Sequence of chain B:
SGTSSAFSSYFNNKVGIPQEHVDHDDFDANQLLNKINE

This data describes a binding interaction between two proteins.

Sequence of chain A:
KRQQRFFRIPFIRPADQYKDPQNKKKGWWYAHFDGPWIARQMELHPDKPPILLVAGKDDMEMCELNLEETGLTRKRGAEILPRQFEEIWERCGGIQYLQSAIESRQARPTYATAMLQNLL

Residue-level contacts at the interface:
Residue R86 in chain A is in contact with residue N40 in chain B (closest heavy-atom distance 4.0 Å).
Residue W39 in chain A contacts residue F17 in chain B (closest heavy-atom distance 3.6 Å).
Residue G81 in chain A contacts residue G12 in chain B (closest heavy-atom distance 3.2 Å).
Residue L82 in chain A contacts residue T13 in chain B (closest heavy-atom distance 4.0 Å).
Residue T80 in chain A interacts with residue T13 in chain B (closest heavy-atom distance 3.4 Å).
Residue K36 in chain A interacts with residue Q29 in chain B (closest heavy-atom distance 4.2 Å).
Residue E79 in chain A is in contact with residue A16 in chain B (closest heavy-atom distance 4.7 Å).
Residue K85 in chain A interacts with residue G12 in chain B (closest heavy-atom distance 4.0 Å).
Residue I22 in chain A is in contact with residue I27 in chain B (closest heavy-atom distance 2.8 Å).
Residue P20 in chain A contacts residue H31 in chain B (closest heavy-atom distance 4.5 Å).
Residue I19 in chain A interacts with residue Q29 in chain B (closest heavy-atom distance 4.6 Å).
Residue L75 in chain A interacts with residue F17 in chain B (closest heavy-atom distance 3.6 Å).
Residue E79 in chain A is in contact with residue S14 in chain B (closest heavy-atom distance 2.6 Å).
Residue L75 in chain A contacts residue S14 in chain B (closest heavy-atom distance 4.7 Å).
Residue Q51 in chain A contacts residue Y20 in chain B (closest heavy-atom distance 3.3 Å).
Residue R84 in chain A contacts residue S11 in chain B (closest heavy-atom distance 3.5 Å).
Residue G87 in chain A contacts residue H31 in chain B (closest heavy-atom distance 3.5 Å).
Residue P24 in chain A is in contact with residue G26 in chain B (closest heavy-atom distance 3.9 Å).
Residue P24 in chain A is in contact with residue I27 in chain B (closest heavy-atom distance 3.8 Å).
Residue F21 in chain A is in contact with residue G26 in chain B (closest heavy-atom distance 4.2 Å).
Residue W39 in chain A interacts with residue F21 in chain B (closest heavy-atom distance 3.4 Å).
Residue F21 in chain A interacts with residue V25 in chain B (closest heavy-atom distance 3.7 Å).
Residue L82 in chain A contacts residue F17 in chain B (closest heavy-atom distance 4.1 Å).
Residue F21 in chain A interacts with residue Q29 in chain B (closest heavy-atom distance 4.0 Å).
Residue F21 in chain A interacts with residue I27 in chain B (closest heavy-atom distance 3.1 Å).
Residue G81 in chain A is in contact with residue T13 in chain B (closest heavy-atom distance 3.9 Å).
Residue P20 in chain A interacts with residue P28 in chain B (closest heavy-atom distance 3.4 Å).
Residue W39 in chain A interacts with residue Y20 in chain B (closest heavy-atom distance 3.2 Å).
Residue F21 in chain A interacts with residue P28 in chain B (closest heavy-atom distance 4.2 Å).
Residue E53 in chain A contacts residue V25 in chain B (closest heavy-atom distance 3.8 Å).
Residue P20 in chain A is in contact with residue I27 in chain B (closest heavy-atom distance 4.2 Å).
Residue T80 in chain A interacts with residue S14 in chain B (closest heavy-atom distance 3.0 Å).
Residue Q27 in chain A is in contact with residue I27 in chain B (closest heavy-atom distance 3.6 Å).
Residue R18 in chain A is in contact with residue H31 in chain B (closest heavy-atom distance 3.2 Å).
Residue K85 in chain A interacts with residue E30 in chain B (closest heavy-atom distance 3.1 Å).
Residue P24 in chain A interacts with residue V25 in chain B (closest heavy-atom distance 4.5 Å).
Residue M72 in chain A is in contact with residue Y20 in chain B (closest heavy-atom distance 4.4 Å).
Residue I19 in chain A is in contact with residue F17 in chain B (closest heavy-atom distance 3.4 Å).
Residue G81 in chain A contacts residue S14 in chain B (closest heavy-atom distance 4.0 Å).
Residue I19 in chain A contacts residue F21 in chain B (closest heavy-atom distance 3.5 Å).
Residue I22 in chain A contacts residue Q29 in chain B (closest heavy-atom distance 3.9 Å).
Residue R84 in chain A contacts residue G12 in chain B (closest heavy-atom distance 3.0 Å).
Residue H55 in chain A contacts residue V25 in chain B (closest heavy-atom distance 4.6 Å).
Residue R23 in chain A is in contact with residue I27 in chain B (closest heavy-atom distance 4.3 Å).
Residue C73 in chain A interacts with residue Y20 in chain B (closest heavy-atom distance 3.6 Å).
Residue I19 in chain A interacts with residue P28 in chain B (closest heavy-atom distance 3.8 Å).
Residue R86 in chain A interacts with residue E30 in chain B (closest heavy-atom distance 4.1 Å).
Residue L75 in chain A contacts residue A16 in chain B (closest heavy-atom distance 3.7 Å).
Residue I22 in chain A contacts residue G26 in chain B (closest heavy-atom distance 3.6 Å).
Residue P24 in chain A interacts with residue N22 in chain B (closest heavy-atom distance 4.6 Å).
Residue E74 in chain A interacts with residue Y20 in chain B (closest heavy-atom distance 3.9 Å).
Residue P20 in chain A interacts with residue Q29 in chain B (closest heavy-atom distance 2.6 Å).
Residue T80 in chain A is in contact with residue F17 in chain B (closest heavy-atom distance 3.3 Å).
Residue P20 in chain A is in contact with residue E30 in chain B (closest heavy-atom distance 4.1 Å).
Residue M70 in chain A interacts with residue K24 in chain B (closest heavy-atom distance 4.5 Å).
Residue F21 in chain A interacts with residue F21 in chain B (closest heavy-atom distance 3.6 Å).
Residue W39 in chain A contacts residue V25 in chain B (closest heavy-atom distance 3.7 Å).
Residue C73 in chain A interacts with residue F17 in chain B (closest heavy-atom distance 4.2 Å).
Residue K85 in chain A contacts residue T13 in chain B (closest heavy-atom distance 3.8 Å).
Residue K85 in chain A is in contact with residue Q29 in chain B (closest heavy-atom distance 4.6 Å).